Sequence of the first protein:
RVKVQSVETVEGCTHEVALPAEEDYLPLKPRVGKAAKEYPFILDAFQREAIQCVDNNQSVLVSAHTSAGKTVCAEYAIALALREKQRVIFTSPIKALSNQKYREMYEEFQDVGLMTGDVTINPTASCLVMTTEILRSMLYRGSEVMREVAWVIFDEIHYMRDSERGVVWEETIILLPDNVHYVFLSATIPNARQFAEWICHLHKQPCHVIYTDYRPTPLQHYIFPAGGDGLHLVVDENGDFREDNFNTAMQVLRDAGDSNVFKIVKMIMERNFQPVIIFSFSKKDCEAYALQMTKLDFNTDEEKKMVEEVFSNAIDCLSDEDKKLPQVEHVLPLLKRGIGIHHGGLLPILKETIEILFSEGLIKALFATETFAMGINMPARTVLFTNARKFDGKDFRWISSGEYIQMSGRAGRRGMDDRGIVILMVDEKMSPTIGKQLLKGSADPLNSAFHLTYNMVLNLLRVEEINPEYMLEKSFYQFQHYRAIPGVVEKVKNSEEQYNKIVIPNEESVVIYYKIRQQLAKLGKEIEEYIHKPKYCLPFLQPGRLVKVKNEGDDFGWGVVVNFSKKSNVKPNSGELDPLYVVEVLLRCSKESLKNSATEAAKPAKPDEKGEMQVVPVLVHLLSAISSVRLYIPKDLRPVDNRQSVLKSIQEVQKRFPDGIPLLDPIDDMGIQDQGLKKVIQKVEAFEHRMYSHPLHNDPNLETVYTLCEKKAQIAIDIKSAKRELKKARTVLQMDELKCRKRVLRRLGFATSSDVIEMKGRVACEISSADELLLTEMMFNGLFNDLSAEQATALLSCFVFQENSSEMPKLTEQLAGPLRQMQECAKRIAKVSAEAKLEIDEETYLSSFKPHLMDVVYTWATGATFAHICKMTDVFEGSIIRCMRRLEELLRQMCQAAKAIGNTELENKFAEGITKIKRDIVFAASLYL

Sequence of the second protein:
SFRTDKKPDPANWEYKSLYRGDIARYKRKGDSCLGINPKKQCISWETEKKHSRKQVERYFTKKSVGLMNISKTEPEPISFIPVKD

The following describes two proteins that form a bound complex.

Contacts between the two chains:
Residue D263 in the first protein is in contact with residue V95 in the second protein (closest heavy-atom distance 3.2 Å).
Residue L267 in the first protein is in contact with residue S91 in the second protein (closest heavy-atom distance 3.1 Å).
Residue L687 in the first protein contacts residue R25 in the second protein (closest heavy-atom distance 2.7 Å).
Residue V620 in the first protein contacts residue C42 in the second protein (closest heavy-atom distance 3.0 Å).
Residue M317 in the first protein contacts residue I93 in the second protein (closest heavy-atom distance 2.9 Å).
Residue S647 in the first protein is in contact with residue G30 in the second protein (closest heavy-atom distance 3.2 Å).
Residue V665 in the first protein is in contact with residue K29 in the second protein (closest heavy-atom distance 2.9 Å).
Residue L265 in the first protein is in contact with residue I93 in the second protein (closest heavy-atom distance 2.9 Å).
Residue N279 in the first protein is in contact with residue S91 in the second protein (closest heavy-atom distance 3.3 Å).
Residue P589 in the first protein interacts with residue D9 in the second protein (closest heavy-atom distance 3.0 Å).
Residue L341 in the first protein interacts with residue V59 in the second protein (closest heavy-atom distance 3.2 Å).
Residue N322 in the first protein interacts with residue K81 in the second protein (closest heavy-atom distance 3.1 Å).
Residue A648 in the first protein contacts residue K29 in the second protein (closest heavy-atom distance 2.8 Å).
Residue Q254 in the first protein is in contact with residue P89 in the second protein (closest heavy-atom distance 3.1 Å).
Residue D347 in the first protein interacts with residue K66 in the second protein (closest heavy-atom distance 2.6 Å).
Residue L588 in the first protein is in contact with residue N12 in the second protein (closest heavy-atom distance 3.1 Å).
Residue R469 in the first protein is in contact with residue P84 in the second protein (closest heavy-atom distance 3.0 Å).
Residue T649 in the first protein interacts with residue D31 in the second protein (closest heavy-atom distance 3.0 Å).
Residue P667 in the first protein contacts residue L34 in the second protein (closest heavy-atom distance 2.9 Å).
Residue L672 in the first protein contacts residue G35 in the second protein (closest heavy-atom distance 3.1 Å).
Residue E927 in the first protein is in contact with residue K53 in the second protein (closest heavy-atom distance 2.4 Å).
Residue L346 in the first protein contacts residue V68 in the second protein (closest heavy-atom distance 3.0 Å).
Residue S678 in the first protein contacts residue D5 in the second protein (closest heavy-atom distance 3.1 Å).
Residue R680 in the first protein is in contact with residue R3 in the second protein (closest heavy-atom distance 2.7 Å).
Residue D347 in the first protein interacts with residue V68 in the second protein (closest heavy-atom distance 2.4 Å).
Residue E379 in the first protein interacts with residue E60 in the second protein (closest heavy-atom distance 1.9 Å).
Residue E650 in the first protein is in contact with residue K39 in the second protein (closest heavy-atom distance 2.1 Å).
Residue T894 in the first protein interacts with residue K40 in the second protein (closest heavy-atom distance 3.3 Å).
Residue R595 in the first protein interacts with residue D5 in the second protein (closest heavy-atom distance 2.5 Å).
Residue T649 in the first protein is in contact with residue S32 in the second protein (closest heavy-atom distance 2.3 Å).
Residue R387 in the first protein interacts with residue K66 in the second protein (closest heavy-atom distance 2.9 Å).
Residue K313 in the first protein is in contact with residue D97 in the second protein (closest heavy-atom distance 2.7 Å).
Residue L669 in the first protein contacts residue C33 in the second protein (closest heavy-atom distance 3.1 Å).
Residue P376 in the first protein contacts residue S55 in the second protein (closest heavy-atom distance 3.0 Å).
Residue V665 in the first protein contacts residue R28 in the second protein (closest heavy-atom distance 3.1 Å).
Residue T344 in the first protein interacts with residue S67 in the second protein (closest heavy-atom distance 2.6 Å).
Residue K345 in the first protein contacts residue S67 in the second protein (closest heavy-atom distance 2.5 Å).
Residue V612 in the first protein is in contact with residue Y26 in the second protein (closest heavy-atom distance 3.1 Å).
Residue D347 in the first protein contacts residue G69 in the second protein (closest heavy-atom distance 2.9 Å).
Residue Q664 in the first protein interacts with residue K29 in the second protein (closest heavy-atom distance 3.1 Å).
Residue R387 in the first protein is in contact with residue S67 in the second protein (closest heavy-atom distance 2.9 Å).
Residue K685 in the first protein is in contact with residue R25 in the second protein (closest heavy-atom distance 3.0 Å).
Residue E337 in the first protein contacts residue K53 in the second protein (closest heavy-atom distance 3.0 Å).
Residue E634 in the first protein is in contact with residue Y26 in the second protein (closest heavy-atom distance 2.3 Å).
Residue L341 in the first protein is in contact with residue F63 in the second protein (closest heavy-atom distance 2.6 Å).
Residue Y256 in the first protein interacts with residue I90 in the second protein (closest heavy-atom distance 3.2 Å).
Residue Y682 in the first protein is in contact with residue S1 in the second protein (closest heavy-atom distance 3.3 Å).
Residue N322 in the first protein is in contact with residue T82 in the second protein (closest heavy-atom distance 3.0 Å).
Residue N646 in the first protein contacts residue K29 in the second protein (closest heavy-atom distance 2.7 Å).
Residue Q592 in the first protein interacts with residue D9 in the second protein (closest heavy-atom distance 3.3 Å).
Residue N619 in the first protein contacts residue C42 in the second protein (closest heavy-atom distance 3.0 Å).
Residue S643 in the first protein contacts residue K29 in the second protein (closest heavy-atom distance 2.5 Å).
Residue Q377 in the first protein interacts with residue S55 in the second protein (closest heavy-atom distance 2.3 Å).
Residue V665 in the first protein interacts with residue K27 in the second protein (closest heavy-atom distance 3.2 Å).
Residue K345 in the first protein is in contact with residue V68 in the second protein (closest heavy-atom distance 2.9 Å).
Residue T649 in the first protein interacts with residue K29 in the second protein (closest heavy-atom distance 3.2 Å).
Residue E634 in the first protein contacts residue R28 in the second protein (closest heavy-atom distance 3.3 Å).
Residue R469 in the first protein contacts residue E88 in the second protein (closest heavy-atom distance 2.5 Å).
Residue S699 in the first protein contacts residue S1 in the second protein (closest heavy-atom distance 2.8 Å).
Residue G264 in the first protein interacts with residue F92 in the second protein (closest heavy-atom distance 3.3 Å).